Contacts between the two chains:
Residue F42 in chain B is in contact with residue F11 in chain A (closest heavy-atom distance 3.9 Å).
Residue F42 in chain B interacts with residue A10 in chain A (closest heavy-atom distance 3.7 Å).
Residue F45 in chain B interacts with residue F11 in chain A (closest heavy-atom distance 4.3 Å).
Residue F42 in chain B contacts residue A7 in chain A (closest heavy-atom distance 4.6 Å).
Residue T46 in chain B interacts with residue F11 in chain A (closest heavy-atom distance 3.9 Å).
Residue T46 in chain B is in contact with residue L14 in chain A (closest heavy-atom distance 4.0 Å).
Residue F42 in chain B is in contact with residue L14 in chain A (closest heavy-atom distance 4.4 Å).

Sequence of chain B:
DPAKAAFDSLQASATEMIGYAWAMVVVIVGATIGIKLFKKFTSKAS

Sequence of chain A:
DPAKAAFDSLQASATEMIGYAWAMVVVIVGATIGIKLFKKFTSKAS

The following describes two proteins that form a bound complex.